These two protein chains interact to form a complex.

Residue-level contacts at the interface:
Residue C129 in chain B contacts residue V134 in chain A (closest heavy-atom distance 4.0 Å).
Residue A131 in chain B is in contact with residue R135 in chain A (closest heavy-atom distance 3.5 Å).
Residue A131 in chain B interacts with residue V134 in chain A (closest heavy-atom distance 1.5 Å).
Residue N132 in chain B is in contact with residue V134 in chain A (closest heavy-atom distance 4.3 Å).
Residue C129 in chain B contacts residue G132 in chain A (closest heavy-atom distance 3.6 Å).
Residue N130 in chain B interacts with residue V134 in chain A (closest heavy-atom distance 4.0 Å).

Sequence of chain B:
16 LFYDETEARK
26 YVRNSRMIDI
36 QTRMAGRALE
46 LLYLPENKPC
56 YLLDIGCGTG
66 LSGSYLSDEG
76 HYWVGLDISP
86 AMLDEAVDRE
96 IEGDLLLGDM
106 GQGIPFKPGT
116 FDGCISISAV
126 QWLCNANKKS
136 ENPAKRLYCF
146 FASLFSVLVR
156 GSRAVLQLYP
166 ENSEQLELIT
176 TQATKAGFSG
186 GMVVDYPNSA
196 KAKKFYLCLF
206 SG

Sequence of chain A:
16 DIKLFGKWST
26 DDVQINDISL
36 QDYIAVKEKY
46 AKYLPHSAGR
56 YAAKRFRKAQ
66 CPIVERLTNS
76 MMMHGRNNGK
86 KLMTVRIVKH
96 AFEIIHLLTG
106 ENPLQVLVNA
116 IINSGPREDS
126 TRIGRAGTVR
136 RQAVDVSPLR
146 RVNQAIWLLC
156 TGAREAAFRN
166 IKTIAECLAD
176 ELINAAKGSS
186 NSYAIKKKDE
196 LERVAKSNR